These two protein chains interact to form a complex.

Sequence of the second protein:
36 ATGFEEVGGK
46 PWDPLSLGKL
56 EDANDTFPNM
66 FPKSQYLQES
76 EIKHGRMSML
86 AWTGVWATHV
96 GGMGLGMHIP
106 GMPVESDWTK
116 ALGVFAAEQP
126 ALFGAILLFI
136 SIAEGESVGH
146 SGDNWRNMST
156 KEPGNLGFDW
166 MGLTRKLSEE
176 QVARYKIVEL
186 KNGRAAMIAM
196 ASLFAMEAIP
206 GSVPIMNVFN

Sequence of the first protein:
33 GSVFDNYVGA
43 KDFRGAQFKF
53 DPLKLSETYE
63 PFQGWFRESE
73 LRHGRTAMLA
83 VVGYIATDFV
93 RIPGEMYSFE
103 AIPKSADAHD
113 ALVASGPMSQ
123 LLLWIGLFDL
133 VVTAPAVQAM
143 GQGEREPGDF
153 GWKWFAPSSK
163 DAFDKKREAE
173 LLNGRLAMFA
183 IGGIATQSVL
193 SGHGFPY

Contacts between the two chains:
Residue R170 in the second protein contacts residue T60 in the first protein (closest heavy-atom distance 3.7 Å).
Residue W165 in the second protein is in contact with residue L57 in the first protein (closest heavy-atom distance 4.3 Å).
Residue K171 in the second protein contacts residue K56 in the first protein (closest heavy-atom distance 3.5 Å).
Residue W165 in the second protein is in contact with residue Y61 in the first protein (closest heavy-atom distance 4.3 Å).
Residue G162 in the second protein contacts residue Y61 in the first protein (closest heavy-atom distance 2.5 Å).
Residue M166 in the second protein is in contact with residue L55 in the first protein (closest heavy-atom distance 3.5 Å).
Residue D164 in the second protein interacts with residue T60 in the first protein (closest heavy-atom distance 3.7 Å).
Residue G167 in the second protein interacts with residue T60 in the first protein (closest heavy-atom distance 4.5 Å).
Residue F163 in the second protein is in contact with residue Y61 in the first protein (closest heavy-atom distance 4.0 Å).
Residue K171 in the second protein interacts with residue L55 in the first protein (closest heavy-atom distance 4.6 Å).
Residue W165 in the second protein contacts residue K56 in the first protein (closest heavy-atom distance 5.0 Å).
Residue G167 in the second protein is in contact with residue L55 in the first protein (closest heavy-atom distance 3.3 Å).
Residue M166 in the second protein contacts residue P54 in the first protein (closest heavy-atom distance 4.6 Å).
Residue D164 in the second protein is in contact with residue L55 in the first protein (closest heavy-atom distance 4.8 Å).
Residue W165 in the second protein interacts with residue T60 in the first protein (closest heavy-atom distance 4.8 Å).
Residue D164 in the second protein is in contact with residue Y61 in the first protein (closest heavy-atom distance 4.3 Å).
Residue R170 in the second protein is in contact with residue E59 in the first protein (closest heavy-atom distance 3.2 Å).
Residue G167 in the second protein is in contact with residue K56 in the first protein (closest heavy-atom distance 3.9 Å).
Residue R170 in the second protein contacts residue K56 in the first protein (closest heavy-atom distance 4.5 Å).
Residue W165 in the second protein is in contact with residue L55 in the first protein (closest heavy-atom distance 2.8 Å).
Residue K171 in the second protein contacts residue P54 in the first protein (closest heavy-atom distance 2.8 Å).